Contacts between the two chains:
Residue W148 in the first protein contacts residue A10 in the second protein (closest heavy-atom distance 3.8 Å).
Residue Y100 in the first protein contacts residue W7 in the second protein (closest heavy-atom distance 3.4 Å).
Residue T74 in the first protein is in contact with residue I8 in the second protein (closest heavy-atom distance 3.9 Å).
Residue K67 in the first protein is in contact with residue W7 in the second protein (closest heavy-atom distance 4.2 Å).
Residue T81 in the first protein interacts with residue A10 in the second protein (closest heavy-atom distance 3.8 Å).
Residue D78 in the first protein contacts residue V9 in the second protein (closest heavy-atom distance 3.5 Å).
Residue T144 in the first protein contacts residue A10 in the second protein (closest heavy-atom distance 2.7 Å).
Residue W148 in the first protein is in contact with residue V9 in the second protein (closest heavy-atom distance 2.9 Å).
Residue Y117 in the first protein is in contact with residue A10 in the second protein (closest heavy-atom distance 4.6 Å).
Residue Y124 in the first protein is in contact with residue A10 in the second protein (closest heavy-atom distance 4.7 Å).
Residue R98 in the first protein contacts residue W7 in the second protein (closest heavy-atom distance 3.5 Å).
Residue Y160 in the first protein contacts residue Q2 in the second protein (closest heavy-atom distance 3.6 Å).
Residue Y60 in the first protein is in contact with residue R1 in the second protein (closest heavy-atom distance 4.1 Å).
Residue E64 in the first protein contacts residue R1 in the second protein (closest heavy-atom distance 3.7 Å).
Residue Y160 in the first protein interacts with residue R1 in the second protein (closest heavy-atom distance 2.6 Å).
Residue H115 in the first protein is in contact with residue W7 in the second protein (closest heavy-atom distance 3.9 Å).
Residue Y100 in the first protein contacts residue F3 in the second protein (closest heavy-atom distance 3.0 Å).
Residue A70 in the first protein is in contact with residue P5 in the second protein (closest heavy-atom distance 3.4 Å).
Residue K67 in the first protein is in contact with residue R1 in the second protein (closest heavy-atom distance 3.4 Å).
Residue R66 in the first protein interacts with residue G4 in the second protein (closest heavy-atom distance 4.7 Å).
Residue R98 in the first protein contacts residue I8 in the second protein (closest heavy-atom distance 5.0 Å).
Residue Q156 in the first protein contacts residue F3 in the second protein (closest heavy-atom distance 3.8 Å).
Residue Y160 in the first protein is in contact with residue F3 in the second protein (closest heavy-atom distance 3.5 Å).
Residue H71 in the first protein interacts with residue W7 in the second protein (closest heavy-atom distance 3.4 Å).
Residue W148 in the first protein is in contact with residue I8 in the second protein (closest heavy-atom distance 3.7 Å).
Residue M6 in the first protein interacts with residue R1 in the second protein (closest heavy-atom distance 3.9 Å).
Residue T164 in the first protein interacts with residue R1 in the second protein (closest heavy-atom distance 3.5 Å).
Residue Y8 in the first protein contacts residue R1 in the second protein (closest heavy-atom distance 2.9 Å).
Residue T74 in the first protein contacts residue W7 in the second protein (closest heavy-atom distance 2.8 Å).
Residue L157 in the first protein contacts residue F3 in the second protein (closest heavy-atom distance 4.2 Å).
Residue K67 in the first protein contacts residue G4 in the second protein (closest heavy-atom distance 3.9 Å).
Residue V77 in the first protein contacts residue V9 in the second protein (closest heavy-atom distance 3.9 Å).
Residue V153 in the first protein interacts with residue I8 in the second protein (closest heavy-atom distance 3.9 Å).
Residue K67 in the first protein contacts residue P5 in the second protein (closest heavy-atom distance 4.0 Å).
Residue A70 in the first protein is in contact with residue W7 in the second protein (closest heavy-atom distance 4.5 Å).
Residue K147 in the first protein interacts with residue A10 in the second protein (closest heavy-atom distance 3.1 Å).
Residue Y172 in the first protein interacts with residue R1 in the second protein (closest heavy-atom distance 2.6 Å).
Residue T74 in the first protein contacts residue V9 in the second protein (closest heavy-atom distance 4.0 Å).
Residue K147 in the first protein contacts residue V9 in the second protein (closest heavy-atom distance 4.7 Å).
Residue F10 in the first protein interacts with residue Q2 in the second protein (closest heavy-atom distance 3.9 Å).
Residue F34 in the first protein contacts residue R1 in the second protein (closest heavy-atom distance 4.8 Å).
Residue K67 in the first protein is in contact with residue Q2 in the second protein (closest heavy-atom distance 2.8 Å).
Residue Y8 in the first protein interacts with residue Q2 in the second protein (closest heavy-atom distance 3.5 Å).
Residue Q156 in the first protein is in contact with residue I8 in the second protein (closest heavy-atom distance 4.6 Å).
Residue L157 in the first protein contacts residue W7 in the second protein (closest heavy-atom distance 4.9 Å).
Residue W168 in the first protein interacts with residue R1 in the second protein (closest heavy-atom distance 2.9 Å).
Residue A151 in the first protein interacts with residue I8 in the second protein (closest heavy-atom distance 4.4 Å).
Residue V68 in the first protein is in contact with residue Q2 in the second protein (closest heavy-atom distance 3.5 Å).
Residue R66 in the first protein interacts with residue P5 in the second protein (closest heavy-atom distance 3.5 Å).
Residue E64 in the first protein is in contact with residue Q2 in the second protein (closest heavy-atom distance 2.9 Å).
Residue Y85 in the first protein interacts with residue A10 in the second protein (closest heavy-atom distance 2.8 Å).
Residue Y100 in the first protein interacts with residue Q2 in the second protein (closest heavy-atom distance 3.2 Å).
Residue K67 in the first protein interacts with residue F3 in the second protein (closest heavy-atom distance 3.7 Å).
Residue T143 in the first protein is in contact with residue A10 in the second protein (closest heavy-atom distance 4.9 Å).
Residue H71 in the first protein contacts residue Q2 in the second protein (closest heavy-atom distance 5.0 Å).
Residue M46 in the first protein is in contact with residue Q2 in the second protein (closest heavy-atom distance 3.1 Å).
Residue D78 in the first protein contacts residue A10 in the second protein (closest heavy-atom distance 2.8 Å).

Sequence of the second protein:
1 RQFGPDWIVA

The following describes two proteins that form a bound complex.

Sequence of the first protein:
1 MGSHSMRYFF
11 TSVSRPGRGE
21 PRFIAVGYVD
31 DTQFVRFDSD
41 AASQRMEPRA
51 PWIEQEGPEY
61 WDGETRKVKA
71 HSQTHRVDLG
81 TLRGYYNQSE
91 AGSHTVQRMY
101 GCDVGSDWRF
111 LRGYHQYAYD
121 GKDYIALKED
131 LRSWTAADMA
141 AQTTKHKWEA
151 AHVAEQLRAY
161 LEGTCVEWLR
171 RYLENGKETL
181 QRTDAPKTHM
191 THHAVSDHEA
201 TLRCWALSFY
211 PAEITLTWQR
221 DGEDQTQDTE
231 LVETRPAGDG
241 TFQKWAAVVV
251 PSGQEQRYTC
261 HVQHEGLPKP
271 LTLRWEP